Sequence of chain B:
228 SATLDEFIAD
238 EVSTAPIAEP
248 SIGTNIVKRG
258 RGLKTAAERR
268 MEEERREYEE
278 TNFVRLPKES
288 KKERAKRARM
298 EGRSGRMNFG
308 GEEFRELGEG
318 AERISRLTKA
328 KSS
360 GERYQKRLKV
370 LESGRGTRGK

This data describes a binding interaction between two proteins.

Interface contacts:
Residue G135 in chain A interacts with residue I249 in chain B (closest heavy-atom distance 3.8 Å).
Residue K66 in chain A interacts with residue A318 in chain B (closest heavy-atom distance 3.4 Å).
Residue R80 in chain A is in contact with residue E309 in chain B (closest heavy-atom distance 2.4 Å).
Residue E70 in chain A interacts with residue L314 in chain B (closest heavy-atom distance 3.8 Å).
Residue R77 in chain A is in contact with residue E233 in chain B (closest heavy-atom distance 3.0 Å).
Residue F69 in chain A interacts with residue I321 in chain B (closest heavy-atom distance 3.6 Å).
Residue F69 in chain A contacts residue L231 in chain B (closest heavy-atom distance 3.7 Å).
Residue K66 in chain A is in contact with residue S322 in chain B (closest heavy-atom distance 4.0 Å).
Residue R80 in chain A is in contact with residue E246 in chain B (closest heavy-atom distance 3.9 Å).
Residue I50 in chain A is in contact with residue F306 in chain B (closest heavy-atom distance 4.4 Å).
Residue Q137 in chain A contacts residue T251 in chain B (closest heavy-atom distance 4.2 Å).
Residue L78 in chain A interacts with residue F311 in chain B (closest heavy-atom distance 4.0 Å).
Residue K136 in chain A interacts with residue G250 in chain B (closest heavy-atom distance 3.4 Å).
Residue R77 in chain A contacts residue E309 in chain B (closest heavy-atom distance 3.2 Å).
Residue V139 in chain A interacts with residue I253 in chain B (closest heavy-atom distance 4.4 Å).
Residue V134 in chain A interacts with residue I253 in chain B (closest heavy-atom distance 3.9 Å).
Residue I81 in chain A is in contact with residue F306 in chain B (closest heavy-atom distance 3.6 Å).
Residue P65 in chain A is in contact with residue S322 in chain B (closest heavy-atom distance 4.1 Å).
Residue Q137 in chain A is in contact with residue I253 in chain B (closest heavy-atom distance 3.2 Å).
Residue V141 in chain A is in contact with residue G257 in chain B (closest heavy-atom distance 3.3 Å).
Residue R77 in chain A contacts residue R312 in chain B (closest heavy-atom distance 3.2 Å).
Residue N72 in chain A is in contact with residue E238 in chain B (closest heavy-atom distance 4.2 Å).
Residue R77 in chain A interacts with residue E310 in chain B (closest heavy-atom distance 3.0 Å).
Residue R147 in chain A is in contact with residue E246 in chain B (closest heavy-atom distance 4.0 Å).
Residue K136 in chain A is in contact with residue T251 in chain B (closest heavy-atom distance 4.3 Å).
Residue S150 in chain A is in contact with residue I249 in chain B (closest heavy-atom distance 3.7 Å).
Residue L74 in chain A contacts residue F311 in chain B (closest heavy-atom distance 3.9 Å).
Residue F144 in chain A is in contact with residue G257 in chain B (closest heavy-atom distance 3.3 Å).
Residue D149 in chain A interacts with residue I249 in chain B (closest heavy-atom distance 3.5 Å).
Residue T46 in chain A is in contact with residue M304 in chain B (closest heavy-atom distance 3.3 Å).
Residue I81 in chain A is in contact with residue E309 in chain B (closest heavy-atom distance 4.2 Å).
Residue I81 in chain A contacts residue F311 in chain B (closest heavy-atom distance 3.8 Å).
Residue T46 in chain A interacts with residue F306 in chain B (closest heavy-atom distance 3.8 Å).
Residue V139 in chain A is in contact with residue R256 in chain B (closest heavy-atom distance 3.4 Å).
Residue F69 in chain A is in contact with residue F234 in chain B (closest heavy-atom distance 3.5 Å).
Residue H153 in chain A interacts with residue I249 in chain B (closest heavy-atom distance 3.5 Å).
Residue P65 in chain A interacts with residue T325 in chain B (closest heavy-atom distance 3.6 Å).
Residue N140 in chain A is in contact with residue R256 in chain B (closest heavy-atom distance 2.7 Å).
Residue V141 in chain A contacts residue R258 in chain B (closest heavy-atom distance 4.1 Å).
Residue L57 in chain A interacts with residue L314 in chain B (closest heavy-atom distance 4.0 Å).
Residue R147 in chain A contacts residue G308 in chain B (closest heavy-atom distance 3.9 Å).
Residue M145 in chain A contacts residue F306 in chain B (closest heavy-atom distance 3.7 Å).
Residue F144 in chain A interacts with residue L260 in chain B (closest heavy-atom distance 3.8 Å).
Residue G135 in chain A contacts residue G250 in chain B (closest heavy-atom distance 4.1 Å).
Residue F144 in chain A is in contact with residue I253 in chain B (closest heavy-atom distance 4.0 Å).
Residue F102 in chain A interacts with residue F306 in chain B (closest heavy-atom distance 3.5 Å).
Residue A53 in chain A interacts with residue L314 in chain B (closest heavy-atom distance 4.0 Å).
Residue V141 in chain A contacts residue R256 in chain B (closest heavy-atom distance 3.8 Å).
Residue V139 in chain A contacts residue G257 in chain B (closest heavy-atom distance 4.1 Å).
Residue N72 in chain A contacts residue F234 in chain B (closest heavy-atom distance 3.5 Å).
Residue K66 in chain A is in contact with residue I321 in chain B (closest heavy-atom distance 4.1 Å).
Residue K66 in chain A contacts residue E319 in chain B (closest heavy-atom distance 3.8 Å).
Residue R77 in chain A contacts residue F311 in chain B (closest heavy-atom distance 3.7 Å).
Residue R76 in chain A contacts residue E238 in chain B (closest heavy-atom distance 2.8 Å).
Residue F69 in chain A interacts with residue T230 in chain B (closest heavy-atom distance 4.4 Å).
Residue I138 in chain A is in contact with residue R256 in chain B (closest heavy-atom distance 3.6 Å).
Residue P65 in chain A interacts with residue I321 in chain B (closest heavy-atom distance 3.4 Å).
Residue Q137 in chain A is in contact with residue G250 in chain B (closest heavy-atom distance 3.3 Å).
Residue R130 in chain A interacts with residue R256 in chain B (closest heavy-atom distance 3.4 Å).
Residue V134 in chain A interacts with residue G250 in chain B (closest heavy-atom distance 3.8 Å).

Sequence of chain A:
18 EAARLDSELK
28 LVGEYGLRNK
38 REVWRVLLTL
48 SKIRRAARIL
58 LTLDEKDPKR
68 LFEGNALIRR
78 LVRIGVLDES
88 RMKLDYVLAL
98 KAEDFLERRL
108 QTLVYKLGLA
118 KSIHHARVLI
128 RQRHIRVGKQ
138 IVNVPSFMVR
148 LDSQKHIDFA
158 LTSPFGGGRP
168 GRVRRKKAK